This data describes a binding interaction between two proteins.

Contacts between the two chains:
Residue L89 in the first protein is in contact with residue Y89 in the second protein (closest heavy-atom distance 4.8 Å).
Residue L97 in the first protein interacts with residue K95 in the second protein (closest heavy-atom distance 4.5 Å).
Residue N93 in the first protein contacts residue F92 in the second protein (closest heavy-atom distance 4.0 Å).
Residue I66 in the first protein interacts with residue N103 in the second protein (closest heavy-atom distance 4.0 Å).
Residue K98 in the first protein interacts with residue K95 in the second protein (closest heavy-atom distance 4.3 Å).
Residue L92 in the first protein contacts residue F92 in the second protein (closest heavy-atom distance 3.9 Å).
Residue F67 in the first protein is in contact with residue N99 in the second protein (closest heavy-atom distance 4.7 Å).
Residue F67 in the first protein is in contact with residue N103 in the second protein (closest heavy-atom distance 3.9 Å).
Residue L96 in the first protein contacts residue K95 in the second protein (closest heavy-atom distance 3.4 Å).
Residue L96 in the first protein interacts with residue A96 in the second protein (closest heavy-atom distance 4.4 Å).
Residue S65 in the first protein interacts with residue V100 in the second protein (closest heavy-atom distance 3.2 Å).
Residue L89 in the first protein contacts residue F92 in the second protein (closest heavy-atom distance 4.3 Å).
Residue L96 in the first protein contacts residue K91 in the second protein (closest heavy-atom distance 3.0 Å).
Residue P68 in the first protein contacts residue N103 in the second protein (closest heavy-atom distance 3.0 Å).
Residue L96 in the first protein is in contact with residue F92 in the second protein (closest heavy-atom distance 3.5 Å).

Sequence of the first protein:
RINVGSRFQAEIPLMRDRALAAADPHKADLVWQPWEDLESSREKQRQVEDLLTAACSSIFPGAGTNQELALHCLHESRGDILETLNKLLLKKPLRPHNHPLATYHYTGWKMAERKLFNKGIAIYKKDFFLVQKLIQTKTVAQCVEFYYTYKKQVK

Sequence of the second protein:
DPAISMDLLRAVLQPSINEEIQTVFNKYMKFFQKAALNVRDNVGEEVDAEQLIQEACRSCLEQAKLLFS